Sequence of protein 2:
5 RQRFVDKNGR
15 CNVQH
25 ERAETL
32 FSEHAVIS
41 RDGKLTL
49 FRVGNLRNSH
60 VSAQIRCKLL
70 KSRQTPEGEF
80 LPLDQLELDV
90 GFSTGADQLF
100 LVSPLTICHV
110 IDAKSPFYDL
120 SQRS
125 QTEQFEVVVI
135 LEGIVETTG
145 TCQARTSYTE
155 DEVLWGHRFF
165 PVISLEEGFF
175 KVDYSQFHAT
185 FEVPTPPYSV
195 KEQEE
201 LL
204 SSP

These two protein chains interact to form a complex.

Interface contacts:
Residue R149 in protein 1 is in contact with residue K11 in protein 2 (closest heavy-atom distance 3.8 Å).
Residue I134 in protein 1 is in contact with residue F99 in protein 2 (closest heavy-atom distance 3.8 Å).
Residue F91 in protein 1 contacts residue S92 in protein 2 (closest heavy-atom distance 3.6 Å).
Residue L80 in protein 1 contacts residue R41 in protein 2 (closest heavy-atom distance 3.7 Å).
Residue E86 in protein 1 contacts residue A95 in protein 2 (closest heavy-atom distance 3.7 Å).
Residue R65 in protein 1 contacts residue S61 in protein 2 (closest heavy-atom distance 2.6 Å).
Residue T153 in protein 1 is in contact with residue R7 in protein 2 (closest heavy-atom distance 3.8 Å).
Residue L82 in protein 1 is in contact with residue I167 in protein 2 (closest heavy-atom distance 3.8 Å).
Residue Q84 in protein 1 interacts with residue V101 in protein 2 (closest heavy-atom distance 3.9 Å).
Residue K67 in protein 1 interacts with residue G94 in protein 2 (closest heavy-atom distance 3.7 Å).
Residue V132 in protein 1 interacts with residue V9 in protein 2 (closest heavy-atom distance 4.0 Å).
Residue R149 in protein 1 is in contact with residue F99 in protein 2 (closest heavy-atom distance 3.5 Å).
Residue P81 in protein 1 contacts residue P165 in protein 2 (closest heavy-atom distance 3.7 Å).
Residue E86 in protein 1 contacts residue T93 in protein 2 (closest heavy-atom distance 3.5 Å).
Residue E130 in protein 1 contacts residue R7 in protein 2 (closest heavy-atom distance 3.7 Å).
Residue E156 in protein 1 is in contact with residue K11 in protein 2 (closest heavy-atom distance 3.1 Å).
Residue F91 in protein 1 interacts with residue G94 in protein 2 (closest heavy-atom distance 4.0 Å).
Residue R149 in protein 1 contacts residue N12 in protein 2 (closest heavy-atom distance 3.5 Å).
Residue E76 in protein 1 interacts with residue D42 in protein 2 (closest heavy-atom distance 2.8 Å).
Residue R149 in protein 1 interacts with residue G13 in protein 2 (closest heavy-atom distance 2.7 Å).
Residue P81 in protein 1 is in contact with residue I167 in protein 2 (closest heavy-atom distance 3.4 Å).
Residue F91 in protein 1 is in contact with residue T93 in protein 2 (closest heavy-atom distance 3.3 Å).
Residue Q84 in protein 1 contacts residue L104 in protein 2 (closest heavy-atom distance 3.2 Å).
Residue Q147 in protein 1 is in contact with residue V60 in protein 2 (closest heavy-atom distance 4.2 Å).
Residue R65 in protein 1 is in contact with residue Q97 in protein 2 (closest heavy-atom distance 3.8 Å).
Residue S151 in protein 1 is in contact with residue R7 in protein 2 (closest heavy-atom distance 2.9 Å).
Residue E156 in protein 1 contacts residue R7 in protein 2 (closest heavy-atom distance 2.8 Å).
Residue T74 in protein 1 interacts with residue D42 in protein 2 (closest heavy-atom distance 3.9 Å).
Residue E154 in protein 1 interacts with residue R5 in protein 2 (closest heavy-atom distance 2.8 Å).
Residue E76 in protein 1 contacts residue G43 in protein 2 (closest heavy-atom distance 2.8 Å).
Residue Y152 in protein 1 interacts with residue R7 in protein 2 (closest heavy-atom distance 4.0 Å).
Residue E78 in protein 1 interacts with residue R162 in protein 2 (closest heavy-atom distance 3.5 Å).
Residue Q84 in protein 1 contacts residue F99 in protein 2 (closest heavy-atom distance 3.1 Å).
Residue K67 in protein 1 interacts with residue Q97 in protein 2 (closest heavy-atom distance 2.6 Å).
Residue Q147 in protein 1 is in contact with residue S61 in protein 2 (closest heavy-atom distance 3.3 Å).
Residue L69 in protein 1 contacts residue F8 in protein 2 (closest heavy-atom distance 4.1 Å).
Residue R149 in protein 1 contacts residue C15 in protein 2 (closest heavy-atom distance 3.9 Å).
Residue S151 in protein 1 is in contact with residue D10 in protein 2 (closest heavy-atom distance 4.1 Å).
Residue E130 in protein 1 is in contact with residue F8 in protein 2 (closest heavy-atom distance 2.9 Å).
Residue E76 in protein 1 is in contact with residue R41 in protein 2 (closest heavy-atom distance 3.5 Å).
Residue E136 in protein 1 is in contact with residue S61 in protein 2 (closest heavy-atom distance 2.8 Å).
Residue T150 in protein 1 contacts residue K11 in protein 2 (closest heavy-atom distance 2.7 Å).
Residue E136 in protein 1 contacts residue I138 in protein 2 (closest heavy-atom distance 3.3 Å).
Residue R149 in protein 1 contacts residue V60 in protein 2 (closest heavy-atom distance 3.6 Å).
Residue E34 in protein 1 is in contact with residue K11 in protein 2 (closest heavy-atom distance 2.8 Å).
Residue V132 in protein 1 is in contact with residue F99 in protein 2 (closest heavy-atom distance 3.8 Å).
Residue E130 in protein 1 is in contact with residue V9 in protein 2 (closest heavy-atom distance 2.8 Å).
Residue L82 in protein 1 is in contact with residue S102 in protein 2 (closest heavy-atom distance 3.9 Å).
Residue P75 in protein 1 is in contact with residue D42 in protein 2 (closest heavy-atom distance 3.3 Å).
Residue Y152 in protein 1 contacts residue K11 in protein 2 (closest heavy-atom distance 3.6 Å).
Residue E86 in protein 1 is in contact with residue G94 in protein 2 (closest heavy-atom distance 3.8 Å).
Residue L82 in protein 1 is in contact with residue F8 in protein 2 (closest heavy-atom distance 3.3 Å).
Residue E78 in protein 1 contacts residue R41 in protein 2 (closest heavy-atom distance 4.0 Å).
Residue F129 in protein 1 interacts with residue R5 in protein 2 (closest heavy-atom distance 3.0 Å).
Residue E76 in protein 1 interacts with residue R162 in protein 2 (closest heavy-atom distance 3.7 Å).
Residue S151 in protein 1 is in contact with residue K11 in protein 2 (closest heavy-atom distance 2.8 Å).
Residue S151 in protein 1 interacts with residue V9 in protein 2 (closest heavy-atom distance 3.2 Å).
Residue R72 in protein 1 interacts with residue D42 in protein 2 (closest heavy-atom distance 2.7 Å).
Residue Q128 in protein 1 contacts residue R5 in protein 2 (closest heavy-atom distance 3.4 Å).
Residue E78 in protein 1 is in contact with residue F163 in protein 2 (closest heavy-atom distance 4.0 Å).

Sequence of protein 1:
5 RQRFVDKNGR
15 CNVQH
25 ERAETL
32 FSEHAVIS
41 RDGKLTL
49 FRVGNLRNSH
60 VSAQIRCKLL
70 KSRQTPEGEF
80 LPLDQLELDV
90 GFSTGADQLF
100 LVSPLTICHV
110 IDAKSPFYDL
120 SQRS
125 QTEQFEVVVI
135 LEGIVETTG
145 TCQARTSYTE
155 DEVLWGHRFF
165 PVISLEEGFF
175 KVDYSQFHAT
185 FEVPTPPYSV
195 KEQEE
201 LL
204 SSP